Sequence of the second protein:
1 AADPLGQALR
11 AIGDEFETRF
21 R

This data describes a binding interaction between two proteins.

Sequence of the first protein:
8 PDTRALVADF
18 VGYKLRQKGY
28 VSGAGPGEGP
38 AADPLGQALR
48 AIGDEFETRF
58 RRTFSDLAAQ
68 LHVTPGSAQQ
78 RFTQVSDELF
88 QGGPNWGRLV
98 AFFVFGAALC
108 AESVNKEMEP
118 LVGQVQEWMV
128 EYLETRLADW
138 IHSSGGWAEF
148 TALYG

Contacts between the two chains:
Residue R56 in the first protein is in contact with residue R19 in the second protein (closest heavy-atom distance 4.2 Å).
Residue V82 in the first protein contacts residue L5 in the second protein (closest heavy-atom distance 4.1 Å).
Residue E85 in the first protein contacts residue G6 in the second protein (closest heavy-atom distance 3.8 Å).
Residue R78 in the first protein interacts with residue D3 in the second protein (closest heavy-atom distance 2.9 Å).
Residue L64 in the first protein interacts with residue L9 in the second protein (closest heavy-atom distance 4.2 Å).
Residue L86 in the first protein contacts residue R10 in the second protein (closest heavy-atom distance 3.4 Å).
Residue F102 in the first protein is in contact with residue L9 in the second protein (closest heavy-atom distance 3.8 Å).
Residue Q67 in the first protein interacts with residue L5 in the second protein (closest heavy-atom distance 4.4 Å).
Residue F53 in the first protein is in contact with residue L9 in the second protein (closest heavy-atom distance 3.7 Å).
Residue R95 in the first protein interacts with residue D14 in the second protein (closest heavy-atom distance 2.9 Å).
Residue F53 in the first protein interacts with residue F16 in the second protein (closest heavy-atom distance 3.5 Å).
Residue V82 in the first protein is in contact with residue D3 in the second protein (closest heavy-atom distance 3.6 Å).
Residue R56 in the first protein interacts with residue E15 in the second protein (closest heavy-atom distance 3.6 Å).
Residue G94 in the first protein is in contact with residue F16 in the second protein (closest heavy-atom distance 4.2 Å).
Residue G94 in the first protein contacts residue G13 in the second protein (closest heavy-atom distance 3.3 Å).
Residue A98 in the first protein is in contact with residue L9 in the second protein (closest heavy-atom distance 3.6 Å).
Residue R95 in the first protein is in contact with residue G13 in the second protein (closest heavy-atom distance 4.0 Å).
Residue F61 in the first protein is in contact with residue A11 in the second protein (closest heavy-atom distance 4.3 Å).
Residue V82 in the first protein is in contact with residue L9 in the second protein (closest heavy-atom distance 3.6 Å).
Residue G94 in the first protein contacts residue E17 in the second protein (closest heavy-atom distance 3.1 Å).
Residue W93 in the first protein is in contact with residue E17 in the second protein (closest heavy-atom distance 3.1 Å).
Residue N92 in the first protein is in contact with residue G13 in the second protein (closest heavy-atom distance 4.2 Å).
Residue L86 in the first protein interacts with residue L9 in the second protein (closest heavy-atom distance 3.9 Å).
Residue T60 in the first protein is in contact with residue I12 in the second protein (closest heavy-atom distance 3.8 Å).
Residue F57 in the first protein interacts with residue L9 in the second protein (closest heavy-atom distance 3.8 Å).
Residue F53 in the first protein is in contact with residue I12 in the second protein (closest heavy-atom distance 3.5 Å).
Residue N92 in the first protein is in contact with residue D14 in the second protein (closest heavy-atom distance 3.0 Å).
Residue Y151 in the first protein is in contact with residue E17 in the second protein (closest heavy-atom distance 3.3 Å).
Residue R56 in the first protein is in contact with residue I12 in the second protein (closest heavy-atom distance 4.2 Å).
Residue I49 in the first protein interacts with residue F16 in the second protein (closest heavy-atom distance 3.4 Å).
Residue L64 in the first protein is in contact with residue L5 in the second protein (closest heavy-atom distance 3.6 Å).
Residue E85 in the first protein is in contact with residue D3 in the second protein (closest heavy-atom distance 3.0 Å).
Residue Q88 in the first protein contacts residue R10 in the second protein (closest heavy-atom distance 4.1 Å).
Residue Y151 in the first protein is in contact with residue F20 in the second protein (closest heavy-atom distance 3.4 Å).
Residue F57 in the first protein contacts residue L5 in the second protein (closest heavy-atom distance 3.9 Å).
Residue L150 in the first protein is in contact with residue R21 in the second protein (closest heavy-atom distance 4.6 Å).
Residue E52 in the first protein is in contact with residue F20 in the second protein (closest heavy-atom distance 4.0 Å).
Residue L68 in the first protein interacts with residue L5 in the second protein (closest heavy-atom distance 3.5 Å).
Residue E85 in the first protein contacts residue R10 in the second protein (closest heavy-atom distance 2.8 Å).
Residue V82 in the first protein is in contact with residue G6 in the second protein (closest heavy-atom distance 3.7 Å).
Residue L150 in the first protein is in contact with residue F20 in the second protein (closest heavy-atom distance 3.4 Å).
Residue Y151 in the first protein contacts residue F16 in the second protein (closest heavy-atom distance 3.3 Å).
Residue E52 in the first protein interacts with residue F16 in the second protein (closest heavy-atom distance 3.7 Å).
Residue R56 in the first protein contacts residue F16 in the second protein (closest heavy-atom distance 3.9 Å).
Residue Q81 in the first protein contacts residue D3 in the second protein (closest heavy-atom distance 4.3 Å).
Residue A98 in the first protein interacts with residue G13 in the second protein (closest heavy-atom distance 4.6 Å).
Residue L86 in the first protein interacts with residue G6 in the second protein (closest heavy-atom distance 3.8 Å).
Residue F102 in the first protein is in contact with residue L5 in the second protein (closest heavy-atom distance 3.9 Å).
Residue N92 in the first protein is in contact with residue E17 in the second protein (closest heavy-atom distance 3.5 Å).
Residue E85 in the first protein is in contact with residue A1 in the second protein (closest heavy-atom distance 4.7 Å).
Residue E85 in the first protein contacts residue A2 in the second protein (closest heavy-atom distance 3.5 Å).
Residue F61 in the first protein is in contact with residue I12 in the second protein (closest heavy-atom distance 3.8 Å).
Residue R95 in the first protein is in contact with residue R10 in the second protein (closest heavy-atom distance 3.5 Å).
Residue F53 in the first protein is in contact with residue G13 in the second protein (closest heavy-atom distance 3.5 Å).
Residue F57 in the first protein is in contact with residue I12 in the second protein (closest heavy-atom distance 3.9 Å).
Residue F61 in the first protein interacts with residue A8 in the second protein (closest heavy-atom distance 3.5 Å).
Residue T60 in the first protein interacts with residue E15 in the second protein (closest heavy-atom distance 4.7 Å).
Residue F57 in the first protein interacts with residue A8 in the second protein (closest heavy-atom distance 3.7 Å).
Residue E85 in the first protein contacts residue Q7 in the second protein (closest heavy-atom distance 3.7 Å).
Residue I49 in the first protein contacts residue F20 in the second protein (closest heavy-atom distance 3.5 Å).